Sequence of chain A:
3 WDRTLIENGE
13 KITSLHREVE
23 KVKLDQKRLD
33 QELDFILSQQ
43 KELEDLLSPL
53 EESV

Interface contacts:
Residue L52 in chain B interacts with residue E53 in chain A (closest heavy-atom distance 3.6 Å).
Residue L52 in chain B interacts with residue V56 in chain A (closest heavy-atom distance 3.4 Å).
Residue P51 in chain B interacts with residue V56 in chain A (closest heavy-atom distance 4.6 Å).
Residue Q42 in chain B interacts with residue Q42 in chain A (closest heavy-atom distance 3.4 Å).
Residue D27 in chain B interacts with residue Q28 in chain A (closest heavy-atom distance 4.3 Å).
Residue V21 in chain B is in contact with residue V21 in chain A (closest heavy-atom distance 3.8 Å).
Residue L49 in chain B contacts residue L49 in chain A (closest heavy-atom distance 2.9 Å).
Residue V24 in chain B interacts with residue V24 in chain A (closest heavy-atom distance 3.8 Å).
Residue E20 in chain B is in contact with residue E22 in chain A (closest heavy-atom distance 4.2 Å).
Residue N10 in chain B interacts with residue L7 in chain A (closest heavy-atom distance 4.6 Å).
Residue L48 in chain B interacts with residue S50 in chain A (closest heavy-atom distance 4.4 Å).
Residue L52 in chain B is in contact with residue L49 in chain A (closest heavy-atom distance 3.5 Å).
Residue Q41 in chain B interacts with residue L39 in chain A (closest heavy-atom distance 4.6 Å).
Residue I14 in chain B interacts with residue I14 in chain A (closest heavy-atom distance 3.5 Å).
Residue S55 in chain B is in contact with residue V56 in chain A (closest heavy-atom distance 3.3 Å).
Residue K13 in chain B contacts residue I14 in chain A (closest heavy-atom distance 3.7 Å).
Residue L31 in chain B contacts residue Q28 in chain A (closest heavy-atom distance 3.0 Å).
Residue L45 in chain B contacts residue L49 in chain A (closest heavy-atom distance 4.3 Å).
Residue L17 in chain B interacts with residue I14 in chain A (closest heavy-atom distance 4.0 Å).
Residue E20 in chain B contacts residue V21 in chain A (closest heavy-atom distance 3.6 Å).
Residue L45 in chain B contacts residue E46 in chain A (closest heavy-atom distance 3.4 Å).
Residue L17 in chain B contacts residue L17 in chain A (closest heavy-atom distance 3.7 Å).
Residue L48 in chain B interacts with residue L49 in chain A (closest heavy-atom distance 3.9 Å).
Residue N10 in chain B contacts residue N10 in chain A (closest heavy-atom distance 4.6 Å).
Residue V24 in chain B is in contact with residue V21 in chain A (closest heavy-atom distance 4.8 Å).
Residue N10 in chain B interacts with residue I14 in chain A (closest heavy-atom distance 4.7 Å).
Residue L45 in chain B is in contact with residue L45 in chain A (closest heavy-atom distance 3.5 Å).
Residue L31 in chain B is in contact with residue L35 in chain A (closest heavy-atom distance 3.3 Å).
Residue Q41 in chain B contacts residue E46 in chain A (closest heavy-atom distance 3.0 Å).
Residue L31 in chain B interacts with residue D32 in chain A (closest heavy-atom distance 4.2 Å).
Residue F37 in chain B contacts residue L39 in chain A (closest heavy-atom distance 3.9 Å).
Residue L17 in chain B contacts residue H18 in chain A (closest heavy-atom distance 3.9 Å).
Residue N10 in chain B contacts residue G11 in chain A (closest heavy-atom distance 4.8 Å).
Residue E20 in chain B interacts with residue K25 in chain A (closest heavy-atom distance 3.2 Å).
Residue L45 in chain B is in contact with residue Q42 in chain A (closest heavy-atom distance 3.6 Å).
Residue L17 in chain B is in contact with residue V21 in chain A (closest heavy-atom distance 4.2 Å).
Residue I38 in chain B contacts residue I38 in chain A (closest heavy-atom distance 3.8 Å).
Residue L48 in chain B contacts residue E53 in chain A (closest heavy-atom distance 2.9 Å).
Residue Q28 in chain B interacts with residue Q28 in chain A (closest heavy-atom distance 3.6 Å).
Residue L35 in chain B is in contact with residue L35 in chain A (closest heavy-atom distance 4.1 Å).
Residue L52 in chain B contacts residue L52 in chain A (closest heavy-atom distance 2.8 Å).
Residue W3 in chain B contacts residue L7 in chain A (closest heavy-atom distance 4.8 Å).
Residue L7 in chain B interacts with residue L7 in chain A (closest heavy-atom distance 4.0 Å).
Residue E34 in chain B contacts residue L35 in chain A (closest heavy-atom distance 3.2 Å).
Residue Q41 in chain B is in contact with residue K43 in chain A (closest heavy-atom distance 4.7 Å).
Residue R30 in chain B is in contact with residue D32 in chain A (closest heavy-atom distance 3.6 Å).
Residue Q41 in chain B interacts with residue Q42 in chain A (closest heavy-atom distance 2.9 Å).
Residue I38 in chain B interacts with residue Q42 in chain A (closest heavy-atom distance 3.3 Å).
Residue I38 in chain B contacts residue L35 in chain A (closest heavy-atom distance 3.7 Å).
Residue E34 in chain B contacts residue L39 in chain A (closest heavy-atom distance 3.7 Å).
Residue L31 in chain B is in contact with residue L31 in chain A (closest heavy-atom distance 3.8 Å).
Residue I38 in chain B contacts residue L39 in chain A (closest heavy-atom distance 3.1 Å).
Residue L48 in chain B interacts with residue E46 in chain A (closest heavy-atom distance 4.7 Å).
Residue V24 in chain B is in contact with residue Q28 in chain A (closest heavy-atom distance 4.5 Å).
Residue V24 in chain B is in contact with residue K25 in chain A (closest heavy-atom distance 3.7 Å).

The following describes two proteins that form a bound complex.

Sequence of chain B:
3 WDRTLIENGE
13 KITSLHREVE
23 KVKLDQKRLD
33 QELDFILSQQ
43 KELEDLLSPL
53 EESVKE